Sequence of the first protein:
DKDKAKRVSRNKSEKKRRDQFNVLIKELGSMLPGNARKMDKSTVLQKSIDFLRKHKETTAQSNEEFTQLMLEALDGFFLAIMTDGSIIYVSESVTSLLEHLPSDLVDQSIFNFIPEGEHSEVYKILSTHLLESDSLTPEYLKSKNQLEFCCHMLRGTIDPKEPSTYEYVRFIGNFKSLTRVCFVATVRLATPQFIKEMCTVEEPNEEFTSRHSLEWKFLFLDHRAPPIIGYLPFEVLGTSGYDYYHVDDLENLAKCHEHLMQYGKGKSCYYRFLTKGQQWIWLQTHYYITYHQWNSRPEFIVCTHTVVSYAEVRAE

These two protein chains interact to form a complex.

Sequence of the second protein:
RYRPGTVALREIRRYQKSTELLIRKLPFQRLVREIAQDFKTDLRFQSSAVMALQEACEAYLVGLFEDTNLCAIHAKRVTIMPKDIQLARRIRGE

Interface contacts:
Residue Q341 in the first protein interacts with residue K83 in the second protein (closest heavy-atom distance 4.7 Å).
Residue W342 in the first protein is in contact with residue D81 in the second protein (closest heavy-atom distance 4.4 Å).
Residue Q341 in the first protein is in contact with residue F82 in the second protein (closest heavy-atom distance 3.2 Å).
Residue W342 in the first protein contacts residue Q80 in the second protein (closest heavy-atom distance 4.8 Å).
Residue W342 in the first protein contacts residue T84 in the second protein (closest heavy-atom distance 3.2 Å).
Residue W342 in the first protein interacts with residue K83 in the second protein (closest heavy-atom distance 3.8 Å).
Residue N343 in the first protein interacts with residue T84 in the second protein (closest heavy-atom distance 4.8 Å).
Residue W342 in the first protein interacts with residue F82 in the second protein (closest heavy-atom distance 4.1 Å).